These two protein chains interact to form a complex.

Sequence of protein 2:
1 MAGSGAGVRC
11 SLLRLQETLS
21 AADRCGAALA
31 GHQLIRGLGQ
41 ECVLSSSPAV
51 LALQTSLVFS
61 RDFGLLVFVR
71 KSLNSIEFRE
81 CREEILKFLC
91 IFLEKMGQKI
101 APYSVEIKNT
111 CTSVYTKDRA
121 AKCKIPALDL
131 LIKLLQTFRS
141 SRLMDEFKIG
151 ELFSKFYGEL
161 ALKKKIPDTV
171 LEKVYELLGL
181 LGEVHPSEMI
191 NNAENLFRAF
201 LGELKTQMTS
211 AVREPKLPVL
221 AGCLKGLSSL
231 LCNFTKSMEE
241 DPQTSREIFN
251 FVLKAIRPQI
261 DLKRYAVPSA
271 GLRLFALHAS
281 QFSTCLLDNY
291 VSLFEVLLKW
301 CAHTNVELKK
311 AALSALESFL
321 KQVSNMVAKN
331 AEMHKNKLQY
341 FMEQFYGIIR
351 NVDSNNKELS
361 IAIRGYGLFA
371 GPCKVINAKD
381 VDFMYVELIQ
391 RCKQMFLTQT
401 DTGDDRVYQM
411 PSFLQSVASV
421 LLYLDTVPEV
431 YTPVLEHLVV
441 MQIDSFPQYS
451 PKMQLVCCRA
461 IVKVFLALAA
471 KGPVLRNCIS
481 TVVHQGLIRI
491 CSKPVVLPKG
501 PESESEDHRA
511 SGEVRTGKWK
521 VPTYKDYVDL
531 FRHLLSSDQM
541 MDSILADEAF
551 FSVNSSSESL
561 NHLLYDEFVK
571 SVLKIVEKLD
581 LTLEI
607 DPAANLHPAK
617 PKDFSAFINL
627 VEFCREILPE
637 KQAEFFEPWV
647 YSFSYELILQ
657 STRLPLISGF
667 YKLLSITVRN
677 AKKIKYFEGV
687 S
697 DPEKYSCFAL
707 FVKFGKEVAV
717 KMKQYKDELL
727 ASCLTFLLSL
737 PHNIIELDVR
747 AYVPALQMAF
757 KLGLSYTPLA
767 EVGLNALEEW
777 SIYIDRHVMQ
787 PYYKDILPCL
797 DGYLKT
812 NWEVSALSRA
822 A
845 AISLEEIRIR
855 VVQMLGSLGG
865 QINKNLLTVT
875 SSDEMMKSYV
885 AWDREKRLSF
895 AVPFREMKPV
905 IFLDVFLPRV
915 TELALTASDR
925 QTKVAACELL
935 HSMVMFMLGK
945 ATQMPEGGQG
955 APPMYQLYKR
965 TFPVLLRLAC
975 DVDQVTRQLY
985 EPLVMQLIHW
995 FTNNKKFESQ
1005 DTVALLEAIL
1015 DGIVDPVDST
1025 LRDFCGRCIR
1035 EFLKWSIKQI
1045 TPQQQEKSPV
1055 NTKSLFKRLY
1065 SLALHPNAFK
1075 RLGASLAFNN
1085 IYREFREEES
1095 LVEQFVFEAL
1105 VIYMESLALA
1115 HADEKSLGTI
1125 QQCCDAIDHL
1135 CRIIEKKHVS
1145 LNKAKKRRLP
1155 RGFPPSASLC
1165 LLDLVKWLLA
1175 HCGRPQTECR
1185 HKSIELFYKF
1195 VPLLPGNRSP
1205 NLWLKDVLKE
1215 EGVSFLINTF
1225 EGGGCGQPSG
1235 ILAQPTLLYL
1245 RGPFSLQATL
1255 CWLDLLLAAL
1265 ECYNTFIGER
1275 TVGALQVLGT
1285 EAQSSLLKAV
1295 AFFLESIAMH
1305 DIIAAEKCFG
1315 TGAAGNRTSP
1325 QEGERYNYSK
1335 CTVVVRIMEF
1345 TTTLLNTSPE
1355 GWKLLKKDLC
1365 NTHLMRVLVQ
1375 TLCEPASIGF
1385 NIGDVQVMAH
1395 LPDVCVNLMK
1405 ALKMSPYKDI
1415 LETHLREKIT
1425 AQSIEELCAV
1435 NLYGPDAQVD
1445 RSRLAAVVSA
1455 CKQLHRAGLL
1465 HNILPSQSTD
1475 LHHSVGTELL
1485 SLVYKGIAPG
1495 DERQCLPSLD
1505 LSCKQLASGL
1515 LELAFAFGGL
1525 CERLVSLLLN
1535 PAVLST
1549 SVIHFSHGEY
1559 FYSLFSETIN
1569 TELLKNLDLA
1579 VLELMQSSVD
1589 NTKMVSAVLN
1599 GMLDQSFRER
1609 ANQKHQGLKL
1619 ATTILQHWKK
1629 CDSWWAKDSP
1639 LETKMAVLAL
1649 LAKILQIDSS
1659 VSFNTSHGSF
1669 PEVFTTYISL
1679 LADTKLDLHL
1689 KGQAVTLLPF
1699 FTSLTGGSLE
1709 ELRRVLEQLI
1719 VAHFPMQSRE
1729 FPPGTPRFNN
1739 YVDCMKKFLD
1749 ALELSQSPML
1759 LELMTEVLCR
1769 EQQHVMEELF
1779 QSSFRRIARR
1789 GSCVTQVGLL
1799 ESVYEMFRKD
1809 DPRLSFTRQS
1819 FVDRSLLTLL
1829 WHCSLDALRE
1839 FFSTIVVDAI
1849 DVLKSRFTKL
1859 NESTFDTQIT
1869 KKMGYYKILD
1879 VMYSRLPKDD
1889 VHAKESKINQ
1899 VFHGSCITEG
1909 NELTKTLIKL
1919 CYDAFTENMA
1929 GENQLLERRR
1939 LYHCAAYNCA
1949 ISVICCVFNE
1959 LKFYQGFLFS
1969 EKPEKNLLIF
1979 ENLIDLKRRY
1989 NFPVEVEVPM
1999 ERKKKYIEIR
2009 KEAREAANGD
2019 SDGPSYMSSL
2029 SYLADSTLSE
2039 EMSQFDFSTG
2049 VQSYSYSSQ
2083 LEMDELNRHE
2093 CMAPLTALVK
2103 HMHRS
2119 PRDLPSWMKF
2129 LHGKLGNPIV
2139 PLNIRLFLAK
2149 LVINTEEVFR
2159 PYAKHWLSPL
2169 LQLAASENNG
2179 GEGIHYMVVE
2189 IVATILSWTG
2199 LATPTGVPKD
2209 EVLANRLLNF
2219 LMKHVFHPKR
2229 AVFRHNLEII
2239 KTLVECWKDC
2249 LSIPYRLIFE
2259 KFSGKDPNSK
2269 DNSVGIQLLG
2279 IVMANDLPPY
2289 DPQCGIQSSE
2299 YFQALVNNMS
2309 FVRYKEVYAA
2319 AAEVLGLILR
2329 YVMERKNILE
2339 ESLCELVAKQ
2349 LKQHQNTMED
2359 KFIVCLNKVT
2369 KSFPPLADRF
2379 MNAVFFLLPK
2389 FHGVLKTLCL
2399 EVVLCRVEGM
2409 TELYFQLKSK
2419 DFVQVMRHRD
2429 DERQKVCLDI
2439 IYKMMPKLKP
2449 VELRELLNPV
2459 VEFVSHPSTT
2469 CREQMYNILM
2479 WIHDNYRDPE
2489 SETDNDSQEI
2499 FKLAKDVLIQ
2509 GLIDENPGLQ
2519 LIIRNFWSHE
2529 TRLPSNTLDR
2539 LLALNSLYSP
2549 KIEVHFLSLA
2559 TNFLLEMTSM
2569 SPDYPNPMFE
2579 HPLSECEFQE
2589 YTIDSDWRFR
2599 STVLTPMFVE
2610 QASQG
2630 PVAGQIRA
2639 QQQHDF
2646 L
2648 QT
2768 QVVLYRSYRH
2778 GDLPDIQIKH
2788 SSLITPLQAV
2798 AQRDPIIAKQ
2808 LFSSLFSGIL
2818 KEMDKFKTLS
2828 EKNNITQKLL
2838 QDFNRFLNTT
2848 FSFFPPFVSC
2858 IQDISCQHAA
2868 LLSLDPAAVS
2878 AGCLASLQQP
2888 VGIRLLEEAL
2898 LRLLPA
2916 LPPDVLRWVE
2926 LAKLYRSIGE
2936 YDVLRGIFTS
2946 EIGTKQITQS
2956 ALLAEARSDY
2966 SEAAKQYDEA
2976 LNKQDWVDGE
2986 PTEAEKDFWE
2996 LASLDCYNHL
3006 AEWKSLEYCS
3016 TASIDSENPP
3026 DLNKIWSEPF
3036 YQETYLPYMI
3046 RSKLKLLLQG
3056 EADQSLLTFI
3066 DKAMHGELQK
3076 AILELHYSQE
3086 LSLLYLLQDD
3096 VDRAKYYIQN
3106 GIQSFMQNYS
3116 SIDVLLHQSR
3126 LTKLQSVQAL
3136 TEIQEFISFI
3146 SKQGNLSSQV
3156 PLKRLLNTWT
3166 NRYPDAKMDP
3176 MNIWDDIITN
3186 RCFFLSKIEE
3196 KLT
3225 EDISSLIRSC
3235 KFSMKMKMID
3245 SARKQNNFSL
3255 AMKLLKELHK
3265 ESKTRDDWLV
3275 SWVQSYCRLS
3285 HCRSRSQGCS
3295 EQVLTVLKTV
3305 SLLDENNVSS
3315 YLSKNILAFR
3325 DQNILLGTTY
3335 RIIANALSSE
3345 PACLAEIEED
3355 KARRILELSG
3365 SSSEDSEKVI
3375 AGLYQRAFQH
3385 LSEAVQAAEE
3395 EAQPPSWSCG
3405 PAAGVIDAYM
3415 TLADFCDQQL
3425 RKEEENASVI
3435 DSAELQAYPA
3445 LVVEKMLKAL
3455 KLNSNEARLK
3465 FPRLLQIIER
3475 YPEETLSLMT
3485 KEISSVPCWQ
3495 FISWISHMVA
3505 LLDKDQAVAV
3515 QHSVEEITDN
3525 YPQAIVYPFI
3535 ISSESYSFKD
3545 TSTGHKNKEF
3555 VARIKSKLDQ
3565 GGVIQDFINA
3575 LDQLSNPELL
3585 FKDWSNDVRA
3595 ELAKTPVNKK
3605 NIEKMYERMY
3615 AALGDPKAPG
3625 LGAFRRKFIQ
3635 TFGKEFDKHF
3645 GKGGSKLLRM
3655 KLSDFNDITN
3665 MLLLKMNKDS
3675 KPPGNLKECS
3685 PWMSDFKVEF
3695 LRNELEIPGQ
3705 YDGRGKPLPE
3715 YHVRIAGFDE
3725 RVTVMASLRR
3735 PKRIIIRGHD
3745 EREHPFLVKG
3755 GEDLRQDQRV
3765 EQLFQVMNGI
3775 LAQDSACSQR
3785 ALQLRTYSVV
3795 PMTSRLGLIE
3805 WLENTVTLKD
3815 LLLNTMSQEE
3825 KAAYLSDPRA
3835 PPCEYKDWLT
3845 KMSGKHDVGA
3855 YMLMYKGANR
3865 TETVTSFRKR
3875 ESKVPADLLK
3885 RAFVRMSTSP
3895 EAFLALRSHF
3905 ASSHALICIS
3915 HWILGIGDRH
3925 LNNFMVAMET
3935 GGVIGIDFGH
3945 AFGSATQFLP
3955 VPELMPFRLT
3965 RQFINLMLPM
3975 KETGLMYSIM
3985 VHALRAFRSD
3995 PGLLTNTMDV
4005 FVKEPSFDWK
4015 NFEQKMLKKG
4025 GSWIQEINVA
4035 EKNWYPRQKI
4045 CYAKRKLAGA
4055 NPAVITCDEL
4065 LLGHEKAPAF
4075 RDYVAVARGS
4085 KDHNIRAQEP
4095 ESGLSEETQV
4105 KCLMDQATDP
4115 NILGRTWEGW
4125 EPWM

Sequence of protein 1:
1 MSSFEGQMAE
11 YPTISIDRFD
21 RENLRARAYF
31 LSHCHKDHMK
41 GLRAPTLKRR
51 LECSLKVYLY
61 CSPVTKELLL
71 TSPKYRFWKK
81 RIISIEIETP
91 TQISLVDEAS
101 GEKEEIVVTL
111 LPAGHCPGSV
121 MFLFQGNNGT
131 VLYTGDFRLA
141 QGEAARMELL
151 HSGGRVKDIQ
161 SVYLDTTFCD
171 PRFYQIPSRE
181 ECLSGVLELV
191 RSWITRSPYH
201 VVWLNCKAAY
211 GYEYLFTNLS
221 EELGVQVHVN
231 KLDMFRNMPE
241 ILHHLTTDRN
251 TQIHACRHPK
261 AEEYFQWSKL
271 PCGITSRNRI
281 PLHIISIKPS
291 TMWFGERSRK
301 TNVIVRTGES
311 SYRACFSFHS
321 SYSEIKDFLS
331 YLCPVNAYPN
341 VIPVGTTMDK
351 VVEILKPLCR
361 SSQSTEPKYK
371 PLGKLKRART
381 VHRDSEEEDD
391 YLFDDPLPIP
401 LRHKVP

Contacts between the two chains:
Residue D3066 in protein 2 interacts with residue Y369 in protein 1 (closest heavy-atom distance 2.9 Å).
Residue G403 in protein 2 contacts residue R299 in protein 1 (closest heavy-atom distance 2.9 Å).
Residue D2044 in protein 2 is in contact with residue G118 in protein 1 (closest heavy-atom distance 3.0 Å).
Residue Y3013 in protein 2 is in contact with residue R402 in protein 1 (closest heavy-atom distance 3.3 Å).
Residue R2311 in protein 2 is in contact with residue E86 in protein 1 (closest heavy-atom distance 3.3 Å).
Residue R509 in protein 2 interacts with residue E181 in protein 1 (closest heavy-atom distance 3.1 Å).
Residue K518 in protein 2 interacts with residue R297 in protein 1 (closest heavy-atom distance 3.0 Å).
Residue D2044 in protein 2 is in contact with residue P112 in protein 1 (closest heavy-atom distance 3.3 Å).
Residue Y2312 in protein 2 is in contact with residue E86 in protein 1 (closest heavy-atom distance 3.1 Å).
Residue Y3013 in protein 2 interacts with residue P400 in protein 1 (closest heavy-atom distance 3.2 Å).
Residue Q2042 in protein 2 is in contact with residue Y214 in protein 1 (closest heavy-atom distance 3.3 Å).
Residue Y3090 in protein 2 is in contact with residue Y369 in protein 1 (closest heavy-atom distance 3.3 Å).
Residue K518 in protein 2 is in contact with residue R299 in protein 1 (closest heavy-atom distance 3.2 Å).
Residue S511 in protein 2 contacts residue E181 in protein 1 (closest heavy-atom distance 3.3 Å).
Residue T516 in protein 2 interacts with residue F294 in protein 1 (closest heavy-atom distance 2.6 Å).
Residue H3263 in protein 2 is in contact with residue D389 in protein 1 (closest heavy-atom distance 3.3 Å).
Residue D2973 in protein 2 is in contact with residue L401 in protein 1 (closest heavy-atom distance 3.3 Å).
Residue G517 in protein 2 contacts residue R172 in protein 1 (closest heavy-atom distance 2.7 Å).
Residue Q3059 in protein 2 interacts with residue L375 in protein 1 (closest heavy-atom distance 2.8 Å).
Residue E2995 in protein 2 is in contact with residue K404 in protein 1 (closest heavy-atom distance 3.3 Å).
Residue Q2050 in protein 2 contacts residue N237 in protein 1 (closest heavy-atom distance 3.0 Å).
Residue E506 in protein 2 is in contact with residue Q175 in protein 1 (closest heavy-atom distance 2.8 Å).
Residue S2034 in protein 2 contacts residue R146 in protein 1 (closest heavy-atom distance 3.3 Å).
Residue G512 in protein 2 is in contact with residue N302 in protein 1 (closest heavy-atom distance 2.9 Å).
Residue Y3036 in protein 2 contacts residue P406 in protein 1 (closest heavy-atom distance 3.3 Å).
Residue D3095 in protein 2 is in contact with residue K370 in protein 1 (closest heavy-atom distance 3.3 Å).
Residue D3066 in protein 2 interacts with residue L372 in protein 1 (closest heavy-atom distance 2.9 Å).
Residue K3302 in protein 2 is in contact with residue Y391 in protein 1 (closest heavy-atom distance 3.2 Å).
Residue G512 in protein 2 is in contact with residue E181 in protein 1 (closest heavy-atom distance 2.9 Å).
Residue D2044 in protein 2 is in contact with residue P117 in protein 1 (closest heavy-atom distance 3.2 Å).
Residue E2039 in protein 2 is in contact with residue R146 in protein 1 (closest heavy-atom distance 2.5 Å).
Residue A3017 in protein 2 interacts with residue K404 in protein 1 (closest heavy-atom distance 3.3 Å).
Residue E513 in protein 2 interacts with residue P177 in protein 1 (closest heavy-atom distance 3.3 Å).
Residue G2391 in protein 2 contacts residue Q125 in protein 1 (closest heavy-atom distance 3.3 Å).
Residue G2048 in protein 2 is in contact with residue E240 in protein 1 (closest heavy-atom distance 2.9 Å).
Residue L29 in protein 2 contacts residue R21 in protein 1 (closest heavy-atom distance 3.3 Å).
Residue D2044 in protein 2 is in contact with residue C116 in protein 1 (closest heavy-atom distance 3.2 Å).
Residue R515 in protein 2 interacts with residue Y174 in protein 1 (closest heavy-atom distance 3.3 Å).
Residue S2998 in protein 2 interacts with residue R402 in protein 1 (closest heavy-atom distance 3.2 Å).
Residue Y3090 in protein 2 contacts residue K370 in protein 1 (closest heavy-atom distance 2.5 Å).
Residue R3098 in protein 2 interacts with residue K368 in protein 1 (closest heavy-atom distance 3.3 Å).
Residue Q3093 in protein 2 interacts with residue L375 in protein 1 (closest heavy-atom distance 3.3 Å).
Residue H2390 in protein 2 is in contact with residue N127 in protein 1 (closest heavy-atom distance 2.7 Å).
Residue F2045 in protein 2 interacts with residue V64 in protein 1 (closest heavy-atom distance 3.2 Å).
Residue Y3280 in protein 2 contacts residue L392 in protein 1 (closest heavy-atom distance 2.3 Å).
Residue N2977 in protein 2 interacts with residue L401 in protein 1 (closest heavy-atom distance 2.9 Å).
Residue Y408 in protein 2 contacts residue S298 in protein 1 (closest heavy-atom distance 3.3 Å).
Residue D2429 in protein 2 is in contact with residue R155 in protein 1 (closest heavy-atom distance 2.9 Å).
Residue V514 in protein 2 is in contact with residue T301 in protein 1 (closest heavy-atom distance 3.3 Å).
Residue Q3059 in protein 2 is in contact with residue K374 in protein 1 (closest heavy-atom distance 3.0 Å).
Residue R515 in protein 2 is in contact with residue Q175 in protein 1 (closest heavy-atom distance 3.1 Å).
Residue T516 in protein 2 interacts with residue R172 in protein 1 (closest heavy-atom distance 3.2 Å).
Residue D2429 in protein 2 is in contact with residue S152 in protein 1 (closest heavy-atom distance 2.8 Å).
Residue G3055 in protein 2 contacts residue T380 in protein 1 (closest heavy-atom distance 3.3 Å).
Residue K518 in protein 2 interacts with residue S298 in protein 1 (closest heavy-atom distance 3.2 Å).
Residue Y3002 in protein 2 contacts residue P400 in protein 1 (closest heavy-atom distance 3.2 Å).
Residue L2036 in protein 2 interacts with residue E143 in protein 1 (closest heavy-atom distance 3.2 Å).
Residue R2311 in protein 2 interacts with residue S84 in protein 1 (closest heavy-atom distance 2.8 Å).
Residue F2043 in protein 2 interacts with residue E180 in protein 1 (closest heavy-atom distance 3.2 Å).
Residue S3018 in protein 2 is in contact with residue P406 in protein 1 (closest heavy-atom distance 3.2 Å).